Sequence of chain A:
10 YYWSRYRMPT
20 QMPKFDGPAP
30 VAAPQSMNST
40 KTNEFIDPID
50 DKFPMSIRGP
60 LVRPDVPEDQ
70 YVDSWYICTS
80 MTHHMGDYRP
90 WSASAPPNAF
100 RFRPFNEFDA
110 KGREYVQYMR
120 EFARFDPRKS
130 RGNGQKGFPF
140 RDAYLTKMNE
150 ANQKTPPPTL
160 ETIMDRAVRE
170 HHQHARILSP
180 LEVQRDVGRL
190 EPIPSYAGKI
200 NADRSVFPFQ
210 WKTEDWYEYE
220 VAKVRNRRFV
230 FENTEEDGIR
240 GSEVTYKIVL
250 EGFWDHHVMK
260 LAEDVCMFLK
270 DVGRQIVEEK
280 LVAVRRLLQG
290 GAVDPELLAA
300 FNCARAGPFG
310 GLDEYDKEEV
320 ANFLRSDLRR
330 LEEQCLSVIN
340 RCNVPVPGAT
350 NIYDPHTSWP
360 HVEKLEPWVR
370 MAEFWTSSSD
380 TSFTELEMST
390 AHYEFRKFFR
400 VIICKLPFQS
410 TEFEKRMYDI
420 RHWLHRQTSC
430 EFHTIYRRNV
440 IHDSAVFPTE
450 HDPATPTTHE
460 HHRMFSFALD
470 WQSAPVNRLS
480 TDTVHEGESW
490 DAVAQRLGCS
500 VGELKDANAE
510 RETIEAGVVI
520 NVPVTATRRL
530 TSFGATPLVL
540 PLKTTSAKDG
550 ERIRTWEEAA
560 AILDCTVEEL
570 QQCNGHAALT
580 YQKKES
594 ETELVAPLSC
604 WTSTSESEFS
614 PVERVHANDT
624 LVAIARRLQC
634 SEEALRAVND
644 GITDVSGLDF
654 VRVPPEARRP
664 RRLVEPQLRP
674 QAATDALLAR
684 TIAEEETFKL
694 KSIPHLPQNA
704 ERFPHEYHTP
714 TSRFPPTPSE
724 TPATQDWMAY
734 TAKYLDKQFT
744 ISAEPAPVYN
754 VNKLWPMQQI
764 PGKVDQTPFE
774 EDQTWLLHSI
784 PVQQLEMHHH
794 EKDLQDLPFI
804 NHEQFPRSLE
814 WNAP

These two protein chains interact to form a complex.

Interface contacts:
Residue R130 in chain A is in contact with residue R710 in chain B (closest heavy-atom distance 3.0 Å).
Residue H441 in chain A interacts with residue F668 in chain B (closest heavy-atom distance 3.0 Å).
Residue C302 in chain A is in contact with residue L663 in chain B (closest heavy-atom distance 3.1 Å).
Residue F446 in chain A interacts with residue S768 in chain B (closest heavy-atom distance 3.0 Å).
Residue R284 in chain A is in contact with residue E103 in chain B (closest heavy-atom distance 3.0 Å).
Residue T448 in chain A contacts residue A772 in chain B (closest heavy-atom distance 3.1 Å).
Residue R437 in chain A is in contact with residue A672 in chain B (closest heavy-atom distance 3.0 Å).
Residue D236 in chain A contacts residue R313 in chain B (closest heavy-atom distance 3.1 Å).
Residue D451 in chain A contacts residue Y783 in chain B (closest heavy-atom distance 3.1 Å).
Residue R436 in chain A interacts with residue A672 in chain B (closest heavy-atom distance 3.1 Å).
Residue R304 in chain A interacts with residue G719 in chain B (closest heavy-atom distance 2.8 Å).
Residue R328 in chain A is in contact with residue D316 in chain B (closest heavy-atom distance 2.8 Å).
Residue T433 in chain A is in contact with residue G675 in chain B (closest heavy-atom distance 3.1 Å).
Residue E318 in chain A is in contact with residue R638 in chain B (closest heavy-atom distance 3.1 Å).
Residue H441 in chain A contacts residue S768 in chain B (closest heavy-atom distance 3.1 Å).
Residue F431 in chain A interacts with residue E678 in chain B (closest heavy-atom distance 2.9 Å).
Residue R284 in chain A interacts with residue S104 in chain B (closest heavy-atom distance 2.8 Å).
Residue R664 in chain A contacts residue Y783 in chain B (closest heavy-atom distance 3.0 Å).
Residue N321 in chain A is in contact with residue D316 in chain B (closest heavy-atom distance 2.6 Å).
Residue E318 in chain A is in contact with residue N611 in chain B (closest heavy-atom distance 3.1 Å).
Residue V439 in chain A contacts residue V670 in chain B (closest heavy-atom distance 3.0 Å).
Residue V281 in chain A interacts with residue E103 in chain B (closest heavy-atom distance 2.8 Å).
Residue N132 in chain A is in contact with residue M743 in chain B (closest heavy-atom distance 3.1 Å).
Residue Q408 in chain A interacts with residue R655 in chain B (closest heavy-atom distance 3.1 Å).
Residue E317 in chain A is in contact with residue R608 in chain B (closest heavy-atom distance 2.9 Å).
Residue E234 in chain A contacts residue R313 in chain B (closest heavy-atom distance 3.0 Å).
Residue P406 in chain A interacts with residue R655 in chain B (closest heavy-atom distance 2.9 Å).
Residue I440 in chain A is in contact with residue G662 in chain B (closest heavy-atom distance 3.1 Å).
Residue R664 in chain A contacts residue E782 in chain B (closest heavy-atom distance 3.0 Å).
Residue R436 in chain A interacts with residue P671 in chain B (closest heavy-atom distance 3.1 Å).
Residue Y435 in chain A contacts residue L674 in chain B (closest heavy-atom distance 3.0 Å).
Residue R284 in chain A contacts residue V106 in chain B (closest heavy-atom distance 2.9 Å).
Residue S443 in chain A contacts residue H666 in chain B (closest heavy-atom distance 2.9 Å).
Residue N438 in chain A is in contact with residue P660 in chain B (closest heavy-atom distance 3.0 Å).
Residue V229 in chain A contacts residue R708 in chain B (closest heavy-atom distance 3.1 Å).
Residue Y417 in chain A contacts residue E678 in chain B (closest heavy-atom distance 3.0 Å).
Residue D739 in chain A interacts with residue R809 in chain B (closest heavy-atom distance 2.6 Å).
Residue H450 in chain A contacts residue Y783 in chain B (closest heavy-atom distance 3.0 Å).
Residue N438 in chain A is in contact with residue N669 in chain B (closest heavy-atom distance 3.0 Å).
Residue E295 in chain A interacts with residue R652 in chain B (closest heavy-atom distance 3.1 Å).
Residue E231 in chain A interacts with residue E673 in chain B (closest heavy-atom distance 2.9 Å).
Residue D451 in chain A interacts with residue K776 in chain B (closest heavy-atom distance 2.4 Å).
Residue R227 in chain A is in contact with residue D749 in chain B (closest heavy-atom distance 2.8 Å).
Residue T433 in chain A contacts residue F676 in chain B (closest heavy-atom distance 3.0 Å).
Residue N232 in chain A is in contact with residue E673 in chain B (closest heavy-atom distance 2.8 Å).
Residue K279 in chain A is in contact with residue S654 in chain B (closest heavy-atom distance 3.1 Å).
Residue E313 in chain A contacts residue R638 in chain B (closest heavy-atom distance 3.1 Å).
Residue R130 in chain A interacts with residue C712 in chain B (closest heavy-atom distance 3.0 Å).
Residue N438 in chain A is in contact with residue I658 in chain B (closest heavy-atom distance 3.1 Å).
Residue T427 in chain A contacts residue N682 in chain B (closest heavy-atom distance 3.1 Å).
Residue R810 in chain A interacts with residue H701 in chain B (closest heavy-atom distance 3.2 Å).
Residue E331 in chain A is in contact with residue S109 in chain B (closest heavy-atom distance 3.1 Å).
Residue T743 in chain A contacts residue D806 in chain B (closest heavy-atom distance 2.9 Å).
Residue G131 in chain A interacts with residue M743 in chain B (closest heavy-atom distance 3.0 Å).
Residue W758 in chain A contacts residue E788 in chain B (closest heavy-atom distance 3.0 Å).
Residue R130 in chain A contacts residue R308 in chain B (closest heavy-atom distance 2.8 Å).
Residue E277 in chain A contacts residue E103 in chain B (closest heavy-atom distance 2.8 Å).
Residue R810 in chain A contacts residue N702 in chain B (closest heavy-atom distance 2.8 Å).
Residue Y435 in chain A contacts residue E673 in chain B (closest heavy-atom distance 3.1 Å).
Residue E242 in chain A is in contact with residue R657 in chain B (closest heavy-atom distance 2.9 Å).

Sequence of chain B:
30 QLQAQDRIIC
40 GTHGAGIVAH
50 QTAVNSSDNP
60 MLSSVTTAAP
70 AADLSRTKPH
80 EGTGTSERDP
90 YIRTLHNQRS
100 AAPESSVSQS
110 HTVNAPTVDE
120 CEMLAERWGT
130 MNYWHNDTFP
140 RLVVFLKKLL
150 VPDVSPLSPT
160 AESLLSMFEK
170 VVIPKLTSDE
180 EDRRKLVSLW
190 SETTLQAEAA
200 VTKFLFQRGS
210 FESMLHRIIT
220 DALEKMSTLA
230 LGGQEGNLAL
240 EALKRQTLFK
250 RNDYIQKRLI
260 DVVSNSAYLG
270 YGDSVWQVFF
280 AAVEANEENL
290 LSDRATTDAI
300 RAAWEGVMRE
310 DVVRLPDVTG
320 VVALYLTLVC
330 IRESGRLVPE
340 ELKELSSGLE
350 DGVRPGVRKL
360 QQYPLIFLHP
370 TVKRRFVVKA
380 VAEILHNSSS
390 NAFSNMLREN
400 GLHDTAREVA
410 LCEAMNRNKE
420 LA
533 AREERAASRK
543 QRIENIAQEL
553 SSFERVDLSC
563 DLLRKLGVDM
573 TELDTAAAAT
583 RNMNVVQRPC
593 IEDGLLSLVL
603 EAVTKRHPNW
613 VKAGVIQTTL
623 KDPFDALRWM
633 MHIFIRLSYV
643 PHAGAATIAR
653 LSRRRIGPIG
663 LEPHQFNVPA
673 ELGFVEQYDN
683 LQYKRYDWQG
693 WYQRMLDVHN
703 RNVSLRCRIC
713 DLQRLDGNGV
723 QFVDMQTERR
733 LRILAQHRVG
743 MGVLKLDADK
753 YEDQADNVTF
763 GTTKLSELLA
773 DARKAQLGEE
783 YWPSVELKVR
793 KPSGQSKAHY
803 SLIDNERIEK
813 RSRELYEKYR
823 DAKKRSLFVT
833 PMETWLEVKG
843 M